Sequence of the first protein:
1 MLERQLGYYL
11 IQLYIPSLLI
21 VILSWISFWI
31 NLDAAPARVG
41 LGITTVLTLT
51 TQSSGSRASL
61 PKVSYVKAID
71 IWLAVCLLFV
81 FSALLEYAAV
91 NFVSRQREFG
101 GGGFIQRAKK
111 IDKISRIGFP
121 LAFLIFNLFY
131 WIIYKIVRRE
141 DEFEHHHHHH

Contacts between the two chains:
Residue S27 in the second protein is in contact with residue L84 in the first protein (closest heavy-atom distance 3.4 Å).
Residue K110 in the second protein interacts with residue N91 in the first protein (closest heavy-atom distance 3.2 Å).
Residue Q12 in the second protein interacts with residue L73 in the first protein (closest heavy-atom distance 4.5 Å).
Residue L19 in the second protein contacts residue L77 in the first protein (closest heavy-atom distance 4.1 Å).
Residue W29 in the second protein is in contact with residue N91 in the first protein (closest heavy-atom distance 3.9 Å).
Residue Q52 in the second protein interacts with residue Y65 in the first protein (closest heavy-atom distance 5.0 Å).
Residue I30 in the second protein is in contact with residue A88 in the first protein (closest heavy-atom distance 4.5 Å).
Residue L41 in the second protein is in contact with residue T44 in the first protein (closest heavy-atom distance 4.4 Å).
Residue K110 in the second protein interacts with residue S94 in the first protein (closest heavy-atom distance 4.5 Å).
Residue A35 in the second protein is in contact with residue L32 in the first protein (closest heavy-atom distance 4.1 Å).
Residue A37 in the second protein contacts residue P36 in the first protein (closest heavy-atom distance 4.4 Å).
Residue W29 in the second protein interacts with residue F92 in the first protein (closest heavy-atom distance 4.1 Å).
Residue A34 in the second protein contacts residue D33 in the first protein (closest heavy-atom distance 4.4 Å).
Residue R38 in the second protein interacts with residue L84 in the first protein (closest heavy-atom distance 3.0 Å).
Residue I20 in the second protein contacts residue C76 in the first protein (closest heavy-atom distance 4.6 Å).
Residue I30 in the second protein is in contact with residue Y87 in the first protein (closest heavy-atom distance 3.1 Å).
Residue A35 in the second protein is in contact with residue Y87 in the first protein (closest heavy-atom distance 2.9 Å).
Residue I20 in the second protein contacts residue V80 in the first protein (closest heavy-atom distance 4.6 Å).
Residue A35 in the second protein is in contact with residue P36 in the first protein (closest heavy-atom distance 4.0 Å).
Residue S27 in the second protein contacts residue Y87 in the first protein (closest heavy-atom distance 4.3 Å).
Residue R38 in the second protein interacts with residue Y87 in the first protein (closest heavy-atom distance 3.5 Å).
Residue S24 in the second protein interacts with residue L84 in the first protein (closest heavy-atom distance 4.3 Å).
Residue K109 in the second protein is in contact with residue S94 in the first protein (closest heavy-atom distance 4.9 Å).
Residue S27 in the second protein is in contact with residue A88 in the first protein (closest heavy-atom distance 3.8 Å).
Residue I26 in the second protein interacts with residue A88 in the first protein (closest heavy-atom distance 3.7 Å).
Residue A37 in the second protein is in contact with residue Y87 in the first protein (closest heavy-atom distance 4.9 Å).
Residue L23 in the second protein interacts with residue F81 in the first protein (closest heavy-atom distance 4.8 Å).
Residue I30 in the second protein interacts with residue N91 in the first protein (closest heavy-atom distance 3.3 Å).
Residue S56 in the second protein contacts residue K62 in the first protein (closest heavy-atom distance 4.8 Å).
Residue I30 in the second protein contacts residue V90 in the first protein (closest heavy-atom distance 3.4 Å).
Residue I20 in the second protein interacts with residue L77 in the first protein (closest heavy-atom distance 4.0 Å).
Residue P16 in the second protein interacts with residue L73 in the first protein (closest heavy-atom distance 4.8 Å).
Residue R38 in the second protein contacts residue V80 in the first protein (closest heavy-atom distance 4.2 Å).
Residue A35 in the second protein interacts with residue D33 in the first protein (closest heavy-atom distance 4.8 Å).
Residue N31 in the second protein interacts with residue Y87 in the first protein (closest heavy-atom distance 3.4 Å).
Residue D112 in the second protein interacts with residue F92 in the first protein (closest heavy-atom distance 4.9 Å).
Residue P16 in the second protein is in contact with residue L77 in the first protein (closest heavy-atom distance 4.9 Å).
Residue L23 in the second protein contacts residue L84 in the first protein (closest heavy-atom distance 3.4 Å).
Residue L23 in the second protein interacts with residue L77 in the first protein (closest heavy-atom distance 4.8 Å).
Residue Q52 in the second protein interacts with residue T51 in the first protein (closest heavy-atom distance 4.6 Å).
Residue L41 in the second protein is in contact with residue G40 in the first protein (closest heavy-atom distance 3.3 Å).
Residue I20 in the second protein is in contact with residue L84 in the first protein (closest heavy-atom distance 4.8 Å).

Sequence of the second protein:
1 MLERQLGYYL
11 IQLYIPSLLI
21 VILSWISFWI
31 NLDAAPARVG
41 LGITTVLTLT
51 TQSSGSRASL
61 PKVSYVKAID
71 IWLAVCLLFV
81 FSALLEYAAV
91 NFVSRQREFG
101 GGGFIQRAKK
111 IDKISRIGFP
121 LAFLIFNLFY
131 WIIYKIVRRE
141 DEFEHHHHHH

These two protein chains interact to form a complex.